Sequence of protein 1:
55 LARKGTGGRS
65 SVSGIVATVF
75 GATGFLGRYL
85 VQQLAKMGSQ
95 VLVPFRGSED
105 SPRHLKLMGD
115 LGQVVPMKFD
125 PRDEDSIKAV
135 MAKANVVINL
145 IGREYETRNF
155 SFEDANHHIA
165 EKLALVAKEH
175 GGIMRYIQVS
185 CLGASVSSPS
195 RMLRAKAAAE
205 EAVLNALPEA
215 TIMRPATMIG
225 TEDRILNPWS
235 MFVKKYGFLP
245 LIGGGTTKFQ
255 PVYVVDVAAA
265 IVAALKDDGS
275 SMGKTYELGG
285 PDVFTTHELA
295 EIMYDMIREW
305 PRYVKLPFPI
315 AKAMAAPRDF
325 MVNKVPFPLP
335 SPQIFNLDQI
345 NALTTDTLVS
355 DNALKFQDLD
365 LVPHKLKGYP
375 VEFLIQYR

Sequence of protein 2:
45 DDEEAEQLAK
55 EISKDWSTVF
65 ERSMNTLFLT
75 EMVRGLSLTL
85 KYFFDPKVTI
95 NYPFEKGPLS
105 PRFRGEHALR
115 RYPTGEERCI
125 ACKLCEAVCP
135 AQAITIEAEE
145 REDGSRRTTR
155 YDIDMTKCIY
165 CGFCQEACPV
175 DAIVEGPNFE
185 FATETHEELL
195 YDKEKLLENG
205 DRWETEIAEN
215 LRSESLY

This data describes a binding interaction between two proteins.

Contacts between the two chains:
Residue K110 in protein 1 interacts with residue E188 in protein 2 (closest heavy-atom distance 4.1 Å).
Residue L115 in protein 1 contacts residue L194 in protein 2 (closest heavy-atom distance 4.2 Å).
Residue L115 in protein 1 interacts with residue H190 in protein 2 (closest heavy-atom distance 3.3 Å).
Residue G116 in protein 1 is in contact with residue E191 in protein 2 (closest heavy-atom distance 3.1 Å).
Residue K110 in protein 1 is in contact with residue T189 in protein 2 (closest heavy-atom distance 4.9 Å).
Residue L115 in protein 1 is in contact with residue E191 in protein 2 (closest heavy-atom distance 3.5 Å).